Sequence of chain A:
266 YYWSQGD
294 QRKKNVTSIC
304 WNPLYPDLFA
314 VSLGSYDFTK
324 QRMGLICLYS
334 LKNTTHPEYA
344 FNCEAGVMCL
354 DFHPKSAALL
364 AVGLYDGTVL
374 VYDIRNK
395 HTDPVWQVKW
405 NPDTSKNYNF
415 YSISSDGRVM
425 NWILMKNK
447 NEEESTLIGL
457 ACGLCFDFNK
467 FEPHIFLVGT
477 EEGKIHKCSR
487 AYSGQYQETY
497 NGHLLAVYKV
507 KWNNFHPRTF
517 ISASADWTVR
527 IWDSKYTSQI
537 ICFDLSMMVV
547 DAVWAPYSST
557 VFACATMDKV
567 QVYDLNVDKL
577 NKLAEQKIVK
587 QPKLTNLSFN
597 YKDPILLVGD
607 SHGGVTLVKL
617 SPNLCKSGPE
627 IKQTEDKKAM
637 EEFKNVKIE

The following describes two proteins that form a bound complex.

Residue-level contacts at the interface:
Residue R378 in chain A is in contact with residue V141 in chain B (closest heavy-atom distance 3.3 Å).
Residue R378 in chain A is in contact with residue E139 in chain B (closest heavy-atom distance 2.9 Å).
Residue D376 in chain A interacts with residue E143 in chain B (closest heavy-atom distance 4.9 Å).
Residue A361 in chain A interacts with residue V141 in chain B (closest heavy-atom distance 4.0 Å).
Residue R378 in chain A contacts residue H140 in chain B (closest heavy-atom distance 3.5 Å).
Residue D376 in chain A is in contact with residue V141 in chain B (closest heavy-atom distance 4.2 Å).
Residue D376 in chain A is in contact with residue N144 in chain B (closest heavy-atom distance 5.0 Å).

Sequence of chain B:
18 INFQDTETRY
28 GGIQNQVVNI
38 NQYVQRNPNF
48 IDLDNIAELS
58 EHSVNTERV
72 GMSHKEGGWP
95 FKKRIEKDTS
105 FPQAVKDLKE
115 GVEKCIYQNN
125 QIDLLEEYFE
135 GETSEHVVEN